Sequence of the second protein:
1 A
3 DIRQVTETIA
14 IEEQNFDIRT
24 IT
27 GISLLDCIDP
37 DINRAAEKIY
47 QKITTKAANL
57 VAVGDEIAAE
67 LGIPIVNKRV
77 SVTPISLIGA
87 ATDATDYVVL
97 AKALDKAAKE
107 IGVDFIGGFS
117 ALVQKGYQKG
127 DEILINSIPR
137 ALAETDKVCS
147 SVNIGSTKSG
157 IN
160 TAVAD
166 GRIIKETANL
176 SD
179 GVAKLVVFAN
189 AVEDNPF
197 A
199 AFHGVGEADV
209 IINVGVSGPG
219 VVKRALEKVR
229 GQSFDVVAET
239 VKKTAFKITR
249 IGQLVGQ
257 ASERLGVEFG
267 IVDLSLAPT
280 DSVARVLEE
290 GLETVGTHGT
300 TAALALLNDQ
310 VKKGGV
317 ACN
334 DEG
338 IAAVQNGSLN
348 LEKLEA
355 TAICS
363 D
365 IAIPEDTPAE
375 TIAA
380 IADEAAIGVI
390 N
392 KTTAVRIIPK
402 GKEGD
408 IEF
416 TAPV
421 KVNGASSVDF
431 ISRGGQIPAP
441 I

Sequence of the first protein:
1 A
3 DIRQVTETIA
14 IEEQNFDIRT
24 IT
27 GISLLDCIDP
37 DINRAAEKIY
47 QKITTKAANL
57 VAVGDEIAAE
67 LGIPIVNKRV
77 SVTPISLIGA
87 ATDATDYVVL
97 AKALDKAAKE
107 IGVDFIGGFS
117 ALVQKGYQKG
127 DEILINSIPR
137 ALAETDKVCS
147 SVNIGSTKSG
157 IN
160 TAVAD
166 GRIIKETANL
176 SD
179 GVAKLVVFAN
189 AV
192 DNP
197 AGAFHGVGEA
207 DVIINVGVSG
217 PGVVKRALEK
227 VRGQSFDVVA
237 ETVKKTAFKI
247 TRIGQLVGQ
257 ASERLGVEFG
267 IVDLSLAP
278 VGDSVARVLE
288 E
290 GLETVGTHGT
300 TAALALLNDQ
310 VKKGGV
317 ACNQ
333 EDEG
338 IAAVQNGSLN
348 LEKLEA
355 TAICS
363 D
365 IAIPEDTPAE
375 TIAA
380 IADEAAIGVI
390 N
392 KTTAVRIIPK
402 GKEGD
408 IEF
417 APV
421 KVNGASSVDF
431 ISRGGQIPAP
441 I

This data describes a binding interaction between two proteins.

Interface contacts:
Residue N347 in the first protein is in contact with residue E349 in the second protein (closest heavy-atom distance 3.2 Å).
Residue D382 in the first protein interacts with residue K350 in the second protein (closest heavy-atom distance 3.1 Å).
Residue N423 in the first protein contacts residue S345 in the second protein (closest heavy-atom distance 3.3 Å).
Residue G290 in the first protein contacts residue F430 in the second protein (closest heavy-atom distance 2.8 Å).
Residue A378 in the first protein interacts with residue H297 in the second protein (closest heavy-atom distance 3.3 Å).
Residue T300 in the first protein contacts residue D382 in the second protein (closest heavy-atom distance 3.1 Å).
Residue K350 in the first protein interacts with residue E352 in the second protein (closest heavy-atom distance 2.8 Å).
Residue R433 in the first protein interacts with residue S231 in the second protein (closest heavy-atom distance 3.2 Å).
Residue E292 in the first protein interacts with residue S426 in the second protein (closest heavy-atom distance 2.5 Å).
Residue D382 in the first protein contacts residue T300 in the second protein (closest heavy-atom distance 2.7 Å).
Residue R433 in the first protein contacts residue Q230 in the second protein (closest heavy-atom distance 3.1 Å).
Residue D308 in the first protein is in contact with residue P440 in the second protein (closest heavy-atom distance 3.0 Å).
Residue I389 in the first protein interacts with residue I357 in the second protein (closest heavy-atom distance 3.3 Å).
Residue P438 in the first protein interacts with residue Q309 in the second protein (closest heavy-atom distance 3.3 Å).
Residue E352 in the first protein interacts with residue K350 in the second protein (closest heavy-atom distance 3.0 Å).
Residue F430 in the first protein contacts residue G290 in the second protein (closest heavy-atom distance 2.9 Å).
Residue Q436 in the first protein is in contact with residue D233 in the second protein (closest heavy-atom distance 2.9 Å).
Residue E288 in the first protein contacts residue R433 in the second protein (closest heavy-atom distance 3.1 Å).
Residue A425 in the first protein interacts with residue T296 in the second protein (closest heavy-atom distance 2.6 Å).
Residue P440 in the first protein interacts with residue D308 in the second protein (closest heavy-atom distance 3.0 Å).
Residue D308 in the first protein contacts residue A439 in the second protein (closest heavy-atom distance 3.4 Å).
Residue G434 in the first protein is in contact with residue F232 in the second protein (closest heavy-atom distance 2.9 Å).
Residue A439 in the first protein contacts residue K312 in the second protein (closest heavy-atom distance 2.3 Å).
Residue I389 in the first protein interacts with residue K392 in the second protein (closest heavy-atom distance 3.2 Å).
Residue S426 in the first protein interacts with residue E292 in the second protein (closest heavy-atom distance 3.0 Å).
Residue D382 in the first protein interacts with residue T299 in the second protein (closest heavy-atom distance 3.3 Å).
Residue D429 in the first protein contacts residue G290 in the second protein (closest heavy-atom distance 3.2 Å).
Residue R433 in the first protein contacts residue V227 in the second protein (closest heavy-atom distance 3.1 Å).
Residue D308 in the first protein is in contact with residue I441 in the second protein (closest heavy-atom distance 2.7 Å).
Residue F232 in the first protein contacts residue G434 in the second protein (closest heavy-atom distance 2.9 Å).
Residue D382 in the first protein interacts with residue G298 in the second protein (closest heavy-atom distance 2.7 Å).
Residue G435 in the first protein contacts residue D233 in the second protein (closest heavy-atom distance 3.1 Å).
Residue N347 in the first protein is in contact with residue N347 in the second protein (closest heavy-atom distance 3.1 Å).
Residue N390 in the first protein is in contact with residue K392 in the second protein (closest heavy-atom distance 3.3 Å).
Residue T300 in the first protein is in contact with residue E352 in the second protein (closest heavy-atom distance 2.9 Å).
Residue N423 in the first protein is in contact with residue H297 in the second protein (closest heavy-atom distance 3.1 Å).
Residue G298 in the first protein is in contact with residue D382 in the second protein (closest heavy-atom distance 2.8 Å).
Residue E349 in the first protein interacts with residue N347 in the second protein (closest heavy-atom distance 3.0 Å).
Residue D233 in the first protein interacts with residue G435 in the second protein (closest heavy-atom distance 3.3 Å).
Residue R433 in the first protein interacts with residue E288 in the second protein (closest heavy-atom distance 2.9 Å).
Residue I441 in the first protein is in contact with residue D308 in the second protein (closest heavy-atom distance 2.9 Å).
Residue A301 in the first protein contacts residue D382 in the second protein (closest heavy-atom distance 3.0 Å).
Residue T296 in the first protein contacts residue A425 in the second protein (closest heavy-atom distance 2.8 Å).
Residue S427 in the first protein contacts residue H297 in the second protein (closest heavy-atom distance 2.5 Å).
Residue K312 in the first protein contacts residue A439 in the second protein (closest heavy-atom distance 2.4 Å).
Residue T296 in the first protein contacts residue N423 in the second protein (closest heavy-atom distance 3.3 Å).
Residue V227 in the first protein contacts residue R433 in the second protein (closest heavy-atom distance 3.1 Å).
Residue N390 in the first protein interacts with residue A356 in the second protein (closest heavy-atom distance 3.0 Å).
Residue G290 in the first protein interacts with residue D429 in the second protein (closest heavy-atom distance 3.4 Å).
Residue D382 in the first protein is in contact with residue A301 in the second protein (closest heavy-atom distance 2.8 Å).
Residue H297 in the first protein interacts with residue N423 in the second protein (closest heavy-atom distance 2.8 Å).
Residue E352 in the first protein interacts with residue T300 in the second protein (closest heavy-atom distance 2.7 Å).
Residue K350 in the first protein interacts with residue D382 in the second protein (closest heavy-atom distance 3.1 Å).
Residue E292 in the first protein contacts residue A425 in the second protein (closest heavy-atom distance 3.1 Å).
Residue Q230 in the first protein interacts with residue R433 in the second protein (closest heavy-atom distance 3.0 Å).
Residue K392 in the first protein contacts residue N390 in the second protein (closest heavy-atom distance 2.9 Å).
Residue H297 in the first protein contacts residue S427 in the second protein (closest heavy-atom distance 2.7 Å).
Residue A439 in the first protein interacts with residue D308 in the second protein (closest heavy-atom distance 3.1 Å).
Residue H297 in the first protein contacts residue A378 in the second protein (closest heavy-atom distance 3.0 Å).
Residue D233 in the first protein is in contact with residue Q436 in the second protein (closest heavy-atom distance 2.9 Å).